This data describes a binding interaction between two proteins.

Interface contacts:
Residue D935 in chain A interacts with residue R69 in chain B (closest heavy-atom distance 2.8 Å).
Residue F938 in chain A interacts with residue R68 in chain B (closest heavy-atom distance 3.5 Å).
Residue E795 in chain A contacts residue H99 in chain B (closest heavy-atom distance 2.8 Å).
Residue Y804 in chain A contacts residue Q93 in chain B (closest heavy-atom distance 3.6 Å).
Residue Y1014 in chain A interacts with residue R293 in chain B (closest heavy-atom distance 2.8 Å).
Residue G1019 in chain A is in contact with residue N65 in chain B (closest heavy-atom distance 3.5 Å).
Residue S792 in chain A is in contact with residue A217 in chain B (closest heavy-atom distance 3.7 Å).
Residue G942 in chain A is in contact with residue S226 in chain B (closest heavy-atom distance 3.5 Å).
Residue F938 in chain A is in contact with residue S226 in chain B (closest heavy-atom distance 3.3 Å).
Residue E795 in chain A interacts with residue D215 in chain B (closest heavy-atom distance 3.3 Å).
Residue T802 in chain A contacts residue E95 in chain B (closest heavy-atom distance 3.9 Å).
Residue E940 in chain A interacts with residue R228 in chain B (closest heavy-atom distance 3.1 Å).
Residue Y1014 in chain A is in contact with residue L229 in chain B (closest heavy-atom distance 2.8 Å).
Residue A1017 in chain A contacts residue N65 in chain B (closest heavy-atom distance 2.8 Å).
Residue T933 in chain A contacts residue I72 in chain B (closest heavy-atom distance 4.0 Å).
Residue R796 in chain A interacts with residue L103 in chain B (closest heavy-atom distance 3.8 Å).
Residue E795 in chain A interacts with residue H216 in chain B (closest heavy-atom distance 2.8 Å).
Residue R908 in chain A is in contact with residue E95 in chain B (closest heavy-atom distance 3.6 Å).
Residue F938 in chain A is in contact with residue Y227 in chain B (closest heavy-atom distance 3.3 Å).
Residue E795 in chain A interacts with residue A217 in chain B (closest heavy-atom distance 3.8 Å).
Residue N27 in chain A interacts with residue S150 in chain B (closest heavy-atom distance 3.2 Å).
Residue G1019 in chain A interacts with residue Y227 in chain B (closest heavy-atom distance 2.7 Å).
Residue Y800 in chain A is in contact with residue V96 in chain B (closest heavy-atom distance 3.9 Å).
Residue Q745 in chain A contacts residue V96 in chain B (closest heavy-atom distance 3.5 Å).
Residue R796 in chain A is in contact with residue A217 in chain B (closest heavy-atom distance 3.5 Å).
Residue Y1014 in chain A interacts with residue R228 in chain B (closest heavy-atom distance 3.6 Å).
Residue T802 in chain A is in contact with residue Q93 in chain B (closest heavy-atom distance 3.5 Å).
Residue G1004 in chain A contacts residue T274 in chain B (closest heavy-atom distance 3.6 Å).
Residue I934 in chain A interacts with residue R68 in chain B (closest heavy-atom distance 3.1 Å).
Residue Y1005 in chain A is in contact with residue S276 in chain B (closest heavy-atom distance 3.3 Å).
Residue R796 in chain A contacts residue H99 in chain B (closest heavy-atom distance 3.6 Å).
Residue K791 in chain A contacts residue G214 in chain B (closest heavy-atom distance 3.4 Å).
Residue I934 in chain A contacts residue R69 in chain B (closest heavy-atom distance 3.4 Å).
Residue E1021 in chain A is in contact with residue R293 in chain B (closest heavy-atom distance 2.8 Å).
Residue S939 in chain A is in contact with residue S226 in chain B (closest heavy-atom distance 4.0 Å).
Residue E940 in chain A contacts residue R293 in chain B (closest heavy-atom distance 2.8 Å).
Residue G797 in chain A is in contact with residue H99 in chain B (closest heavy-atom distance 3.6 Å).
Residue K791 in chain A contacts residue D215 in chain B (closest heavy-atom distance 3.1 Å).
Residue G1016 in chain A interacts with residue R69 in chain B (closest heavy-atom distance 3.0 Å).
Residue E1020 in chain A interacts with residue T61 in chain B (closest heavy-atom distance 3.3 Å).
Residue A1001 in chain A is in contact with residue E278 in chain B (closest heavy-atom distance 4.0 Å).
Residue T1018 in chain A interacts with residue N65 in chain B (closest heavy-atom distance 3.7 Å).
Residue Q745 in chain A is in contact with residue Q93 in chain B (closest heavy-atom distance 3.0 Å).
Residue G1016 in chain A interacts with residue R68 in chain B (closest heavy-atom distance 3.4 Å).
Residue Y800 in chain A interacts with residue E95 in chain B (closest heavy-atom distance 3.9 Å).
Residue D1025 in chain A contacts residue R277 in chain B (closest heavy-atom distance 2.9 Å).
Residue G1004 in chain A interacts with residue S276 in chain B (closest heavy-atom distance 3.0 Å).
Residue R743 in chain A is in contact with residue Q93 in chain B (closest heavy-atom distance 3.9 Å).
Residue Y1007 in chain A interacts with residue R281 in chain B (closest heavy-atom distance 3.4 Å).
Residue G942 in chain A interacts with residue T224 in chain B (closest heavy-atom distance 3.3 Å).
Residue G1016 in chain A contacts residue N65 in chain B (closest heavy-atom distance 3.3 Å).
Residue I934 in chain A contacts residue S73 in chain B (closest heavy-atom distance 3.8 Å).
Residue E1020 in chain A contacts residue R295 in chain B (closest heavy-atom distance 3.8 Å).
Residue P1012 in chain A contacts residue V275 in chain B (closest heavy-atom distance 3.7 Å).
Residue R906 in chain A is in contact with residue Q93 in chain B (closest heavy-atom distance 3.8 Å).
Residue I934 in chain A contacts residue I72 in chain B (closest heavy-atom distance 3.9 Å).
Residue R906 in chain A contacts residue E95 in chain B (closest heavy-atom distance 2.8 Å).
Residue E940 in chain A contacts residue L229 in chain B (closest heavy-atom distance 4.0 Å).
Residue E940 in chain A interacts with residue T274 in chain B (closest heavy-atom distance 3.8 Å).
Residue N1006 in chain A interacts with residue S276 in chain B (closest heavy-atom distance 2.8 Å).

Sequence of chain B:
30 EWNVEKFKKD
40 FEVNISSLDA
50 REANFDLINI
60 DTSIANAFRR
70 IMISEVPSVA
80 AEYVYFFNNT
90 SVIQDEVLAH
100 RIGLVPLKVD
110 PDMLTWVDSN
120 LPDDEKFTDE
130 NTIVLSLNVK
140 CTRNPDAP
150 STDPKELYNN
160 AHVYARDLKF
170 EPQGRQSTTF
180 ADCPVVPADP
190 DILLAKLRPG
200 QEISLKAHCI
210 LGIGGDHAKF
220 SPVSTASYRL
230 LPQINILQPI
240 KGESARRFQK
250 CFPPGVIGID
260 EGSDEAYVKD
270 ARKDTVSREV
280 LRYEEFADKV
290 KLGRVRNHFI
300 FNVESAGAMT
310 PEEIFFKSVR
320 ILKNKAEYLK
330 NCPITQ

Sequence of chain A:
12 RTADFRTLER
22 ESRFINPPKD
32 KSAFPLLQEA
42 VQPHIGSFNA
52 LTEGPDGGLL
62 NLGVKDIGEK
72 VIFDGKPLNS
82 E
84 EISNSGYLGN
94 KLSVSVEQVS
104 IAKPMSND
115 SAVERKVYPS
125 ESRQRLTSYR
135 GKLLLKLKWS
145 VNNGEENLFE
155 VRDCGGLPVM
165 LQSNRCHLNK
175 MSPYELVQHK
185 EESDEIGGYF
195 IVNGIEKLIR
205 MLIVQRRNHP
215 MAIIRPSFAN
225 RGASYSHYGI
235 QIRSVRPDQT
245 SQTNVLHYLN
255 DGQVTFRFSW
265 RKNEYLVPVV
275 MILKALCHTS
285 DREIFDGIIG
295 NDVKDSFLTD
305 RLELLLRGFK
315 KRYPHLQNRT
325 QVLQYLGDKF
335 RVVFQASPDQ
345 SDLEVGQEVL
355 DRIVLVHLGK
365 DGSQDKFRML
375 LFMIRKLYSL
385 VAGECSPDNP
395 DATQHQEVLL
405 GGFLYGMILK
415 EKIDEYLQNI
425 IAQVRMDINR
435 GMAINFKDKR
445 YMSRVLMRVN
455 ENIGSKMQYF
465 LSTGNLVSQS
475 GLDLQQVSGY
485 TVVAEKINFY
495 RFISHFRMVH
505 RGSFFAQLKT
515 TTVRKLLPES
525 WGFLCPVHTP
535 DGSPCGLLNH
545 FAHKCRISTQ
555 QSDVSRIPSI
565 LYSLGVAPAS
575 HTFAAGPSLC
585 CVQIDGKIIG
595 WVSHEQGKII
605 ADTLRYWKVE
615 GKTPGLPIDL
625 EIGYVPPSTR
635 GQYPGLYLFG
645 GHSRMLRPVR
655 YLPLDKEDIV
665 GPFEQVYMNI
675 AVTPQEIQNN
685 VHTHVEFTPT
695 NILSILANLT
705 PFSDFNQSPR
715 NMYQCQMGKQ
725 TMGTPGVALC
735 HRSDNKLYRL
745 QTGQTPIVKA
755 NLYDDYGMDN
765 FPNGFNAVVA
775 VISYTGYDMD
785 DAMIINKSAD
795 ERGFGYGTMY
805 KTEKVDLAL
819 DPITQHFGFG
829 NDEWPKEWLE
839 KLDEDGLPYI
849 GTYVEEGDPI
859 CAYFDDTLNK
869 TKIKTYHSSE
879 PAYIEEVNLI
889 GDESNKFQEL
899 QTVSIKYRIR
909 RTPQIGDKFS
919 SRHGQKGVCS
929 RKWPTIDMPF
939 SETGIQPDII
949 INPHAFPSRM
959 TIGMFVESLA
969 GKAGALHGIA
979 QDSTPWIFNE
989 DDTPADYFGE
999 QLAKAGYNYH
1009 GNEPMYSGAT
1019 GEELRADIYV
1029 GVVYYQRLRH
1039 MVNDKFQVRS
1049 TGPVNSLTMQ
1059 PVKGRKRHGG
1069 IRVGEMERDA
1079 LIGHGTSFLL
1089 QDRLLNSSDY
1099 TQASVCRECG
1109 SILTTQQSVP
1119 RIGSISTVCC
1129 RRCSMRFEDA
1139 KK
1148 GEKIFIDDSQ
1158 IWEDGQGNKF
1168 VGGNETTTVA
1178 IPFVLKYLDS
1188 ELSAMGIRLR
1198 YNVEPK